Sequence of protein 2:
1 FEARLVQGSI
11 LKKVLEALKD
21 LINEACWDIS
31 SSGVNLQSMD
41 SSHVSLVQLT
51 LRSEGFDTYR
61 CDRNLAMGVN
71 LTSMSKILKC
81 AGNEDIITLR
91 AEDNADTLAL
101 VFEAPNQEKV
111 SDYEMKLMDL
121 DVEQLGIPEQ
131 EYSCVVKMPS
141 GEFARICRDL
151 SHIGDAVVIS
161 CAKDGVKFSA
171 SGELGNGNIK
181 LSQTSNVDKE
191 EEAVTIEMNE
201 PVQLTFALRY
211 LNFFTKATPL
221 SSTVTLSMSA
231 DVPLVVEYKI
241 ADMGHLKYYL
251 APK

These two protein chains interact to form a complex.

Sequence of protein 1:
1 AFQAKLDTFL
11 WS

Interface contacts:
Residue D231 in protein 2 is in contact with residue F2 in protein 1 (closest heavy-atom distance 4.3 Å).
Residue G126 in protein 2 interacts with residue L10 in protein 1 (closest heavy-atom distance 3.3 Å).
Residue S45 in protein 2 is in contact with residue L6 in protein 1 (closest heavy-atom distance 4.0 Å).
Residue V232 in protein 2 contacts residue F9 in protein 1 (closest heavy-atom distance 4.1 Å).
Residue Q124 in protein 2 interacts with residue L10 in protein 1 (closest heavy-atom distance 3.1 Å).
Residue I127 in protein 2 interacts with residue L6 in protein 1 (closest heavy-atom distance 4.9 Å).
Residue P252 in protein 2 is in contact with residue F9 in protein 1 (closest heavy-atom distance 4.2 Å).
Residue I127 in protein 2 interacts with residue W11 in protein 1 (closest heavy-atom distance 4.8 Å).
Residue K253 in protein 2 is in contact with residue Q3 in protein 1 (closest heavy-atom distance 3.3 Å).
Residue G126 in protein 2 interacts with residue W11 in protein 1 (closest heavy-atom distance 2.6 Å).
Residue V44 in protein 2 interacts with residue A4 in protein 1 (closest heavy-atom distance 3.9 Å).
Residue L46 in protein 2 interacts with residue L10 in protein 1 (closest heavy-atom distance 3.7 Å).
Residue M39 in protein 2 is in contact with residue D7 in protein 1 (closest heavy-atom distance 4.2 Å).
Residue P233 in protein 2 contacts residue L6 in protein 1 (closest heavy-atom distance 3.6 Å).
Residue I127 in protein 2 is in contact with residue F9 in protein 1 (closest heavy-atom distance 4.6 Å).
Residue A251 in protein 2 contacts residue F9 in protein 1 (closest heavy-atom distance 4.5 Å).
Residue P128 in protein 2 interacts with residue W11 in protein 1 (closest heavy-atom distance 3.7 Å).
Residue H43 in protein 2 contacts residue D7 in protein 1 (closest heavy-atom distance 3.1 Å).
Residue A251 in protein 2 contacts residue L6 in protein 1 (closest heavy-atom distance 3.6 Å).
Residue P252 in protein 2 interacts with residue Q3 in protein 1 (closest heavy-atom distance 3.5 Å).
Residue L46 in protein 2 contacts residue L6 in protein 1 (closest heavy-atom distance 3.4 Å).
Residue V44 in protein 2 interacts with residue Q3 in protein 1 (closest heavy-atom distance 3.3 Å).
Residue L250 in protein 2 interacts with residue L6 in protein 1 (closest heavy-atom distance 4.4 Å).
Residue K253 in protein 2 is in contact with residue A1 in protein 1 (closest heavy-atom distance 4.0 Å).
Residue P233 in protein 2 is in contact with residue F9 in protein 1 (closest heavy-atom distance 3.6 Å).
Residue Y210 in protein 2 contacts residue Q3 in protein 1 (closest heavy-atom distance 4.9 Å).
Residue D231 in protein 2 is in contact with residue F9 in protein 1 (closest heavy-atom distance 3.3 Å).
Residue P252 in protein 2 contacts residue F2 in protein 1 (closest heavy-atom distance 3.2 Å).
Residue H43 in protein 2 interacts with residue L6 in protein 1 (closest heavy-atom distance 2.6 Å).
Residue V44 in protein 2 is in contact with residue K5 in protein 1 (closest heavy-atom distance 4.6 Å).
Residue S42 in protein 2 interacts with residue K5 in protein 1 (closest heavy-atom distance 3.2 Å).
Residue Y249 in protein 2 contacts residue L6 in protein 1 (closest heavy-atom distance 3.8 Å).
Residue A251 in protein 2 is in contact with residue A4 in protein 1 (closest heavy-atom distance 3.2 Å).
Residue K253 in protein 2 interacts with residue F2 in protein 1 (closest heavy-atom distance 3.0 Å).
Residue A251 in protein 2 interacts with residue K5 in protein 1 (closest heavy-atom distance 4.1 Å).
Residue P128 in protein 2 interacts with residue L10 in protein 1 (closest heavy-atom distance 4.9 Å).
Residue A207 in protein 2 interacts with residue Q3 in protein 1 (closest heavy-atom distance 3.7 Å).
Residue A251 in protein 2 interacts with residue Q3 in protein 1 (closest heavy-atom distance 3.2 Å).
Residue I127 in protein 2 is in contact with residue L10 in protein 1 (closest heavy-atom distance 4.6 Å).
Residue V44 in protein 2 is in contact with residue L6 in protein 1 (closest heavy-atom distance 3.6 Å).
Residue H43 in protein 2 interacts with residue A4 in protein 1 (closest heavy-atom distance 4.7 Å).
Residue H43 in protein 2 contacts residue K5 in protein 1 (closest heavy-atom distance 3.2 Å).
Residue P128 in protein 2 is in contact with residue F9 in protein 1 (closest heavy-atom distance 3.1 Å).
Residue G126 in protein 2 is in contact with residue F9 in protein 1 (closest heavy-atom distance 4.4 Å).
Residue P252 in protein 2 interacts with residue A4 in protein 1 (closest heavy-atom distance 3.5 Å).
Residue M39 in protein 2 contacts residue L10 in protein 1 (closest heavy-atom distance 3.5 Å).
Residue M39 in protein 2 is in contact with residue L6 in protein 1 (closest heavy-atom distance 3.5 Å).
Residue Q124 in protein 2 is in contact with residue W11 in protein 1 (closest heavy-atom distance 4.2 Å).